Sequence of the first protein:
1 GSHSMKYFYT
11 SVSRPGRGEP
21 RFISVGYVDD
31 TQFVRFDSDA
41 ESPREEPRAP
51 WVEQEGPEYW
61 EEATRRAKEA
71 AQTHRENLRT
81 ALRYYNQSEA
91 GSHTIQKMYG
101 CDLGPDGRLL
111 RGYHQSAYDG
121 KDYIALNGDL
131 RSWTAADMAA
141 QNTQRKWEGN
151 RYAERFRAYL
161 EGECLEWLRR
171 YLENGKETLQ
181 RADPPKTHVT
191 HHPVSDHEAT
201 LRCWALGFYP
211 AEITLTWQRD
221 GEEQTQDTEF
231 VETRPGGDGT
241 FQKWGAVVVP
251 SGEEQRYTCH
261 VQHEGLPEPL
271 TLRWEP

Residue-level contacts at the interface:
Residue Y9 in the first protein interacts with residue H3 in the second protein (closest heavy-atom distance 4.7 Å).
Residue Y84 in the first protein is in contact with residue F8 in the second protein (closest heavy-atom distance 3.0 Å).
Residue Y152 in the first protein contacts residue E6 in the second protein (closest heavy-atom distance 3.5 Å).
Residue A63 in the first protein is in contact with residue R2 in the second protein (closest heavy-atom distance 4.0 Å).
Residue E69 in the first protein is in contact with residue V4 in the second protein (closest heavy-atom distance 3.8 Å).
Residue R35 in the first protein interacts with residue R2 in the second protein (closest heavy-atom distance 4.7 Å).
Residue Y159 in the first protein interacts with residue R2 in the second protein (closest heavy-atom distance 3.4 Å).
Residue Y159 in the first protein interacts with residue H3 in the second protein (closest heavy-atom distance 3.6 Å).
Residue Y171 in the first protein contacts residue M1 in the second protein (closest heavy-atom distance 2.9 Å).
Residue E163 in the first protein interacts with residue M1 in the second protein (closest heavy-atom distance 3.9 Å).
Residue N77 in the first protein contacts residue F8 in the second protein (closest heavy-atom distance 2.8 Å).
Residue N77 in the first protein contacts residue P7 in the second protein (closest heavy-atom distance 3.0 Å).
Residue Y99 in the first protein interacts with residue L5 in the second protein (closest heavy-atom distance 3.6 Å).
Residue T73 in the first protein is in contact with residue E6 in the second protein (closest heavy-atom distance 3.6 Å).
Residue T73 in the first protein is in contact with residue L5 in the second protein (closest heavy-atom distance 3.9 Å).
Residue S24 in the first protein is in contact with residue R2 in the second protein (closest heavy-atom distance 2.7 Å).
Residue Y159 in the first protein interacts with residue M1 in the second protein (closest heavy-atom distance 2.8 Å).
Residue K146 in the first protein is in contact with residue P7 in the second protein (closest heavy-atom distance 3.4 Å).
Residue Y9 in the first protein interacts with residue L5 in the second protein (closest heavy-atom distance 4.1 Å).
Residue W167 in the first protein is in contact with residue M1 in the second protein (closest heavy-atom distance 3.3 Å).
Residue T80 in the first protein is in contact with residue F8 in the second protein (closest heavy-atom distance 4.0 Å).
Residue T143 in the first protein is in contact with residue F8 in the second protein (closest heavy-atom distance 3.1 Å).
Residue R66 in the first protein interacts with residue R2 in the second protein (closest heavy-atom distance 2.8 Å).
Residue Y152 in the first protein contacts residue V4 in the second protein (closest heavy-atom distance 4.1 Å).
Residue Y99 in the first protein interacts with residue H3 in the second protein (closest heavy-atom distance 2.6 Å).
Residue E163 in the first protein contacts residue R2 in the second protein (closest heavy-atom distance 4.2 Å).
Residue K97 in the first protein interacts with residue F8 in the second protein (closest heavy-atom distance 4.2 Å).
Residue Y152 in the first protein interacts with residue H3 in the second protein (closest heavy-atom distance 2.9 Å).
Residue K97 in the first protein interacts with residue E6 in the second protein (closest heavy-atom distance 3.6 Å).
Residue V25 in the first protein contacts residue R2 in the second protein (closest heavy-atom distance 4.6 Å).
Residue M5 in the first protein contacts residue M1 in the second protein (closest heavy-atom distance 4.0 Å).
Residue E76 in the first protein contacts residue P7 in the second protein (closest heavy-atom distance 3.7 Å).
Residue R155 in the first protein interacts with residue E6 in the second protein (closest heavy-atom distance 2.9 Å).
Residue W147 in the first protein interacts with residue F8 in the second protein (closest heavy-atom distance 3.8 Å).
Residue S116 in the first protein is in contact with residue F8 in the second protein (closest heavy-atom distance 3.8 Å).
Residue N150 in the first protein interacts with residue E6 in the second protein (closest heavy-atom distance 4.1 Å).
Residue Y9 in the first protein interacts with residue R2 in the second protein (closest heavy-atom distance 2.8 Å).
Residue E45 in the first protein is in contact with residue R2 in the second protein (closest heavy-atom distance 2.9 Å).
Residue Y99 in the first protein is in contact with residue R2 in the second protein (closest heavy-atom distance 3.4 Å).
Residue Y7 in the first protein is in contact with residue R2 in the second protein (closest heavy-atom distance 3.4 Å).
Residue Y7 in the first protein is in contact with residue M1 in the second protein (closest heavy-atom distance 3.4 Å).
Residue F156 in the first protein contacts residue H3 in the second protein (closest heavy-atom distance 3.3 Å).
Residue V34 in the first protein interacts with residue R2 in the second protein (closest heavy-atom distance 4.6 Å).
Residue N77 in the first protein interacts with residue E6 in the second protein (closest heavy-atom distance 4.5 Å).
Residue K97 in the first protein interacts with residue L5 in the second protein (closest heavy-atom distance 4.0 Å).
Residue Y152 in the first protein is in contact with residue L5 in the second protein (closest heavy-atom distance 3.9 Å).
Residue I95 in the first protein contacts residue F8 in the second protein (closest heavy-atom distance 4.0 Å).
Residue E62 in the first protein contacts residue M1 in the second protein (closest heavy-atom distance 4.3 Å).
Residue R66 in the first protein is in contact with residue M1 in the second protein (closest heavy-atom distance 3.2 Å).
Residue A70 in the first protein is in contact with residue L5 in the second protein (closest heavy-atom distance 3.8 Å).
Residue W147 in the first protein is in contact with residue P7 in the second protein (closest heavy-atom distance 2.9 Å).
Residue Y59 in the first protein contacts residue M1 in the second protein (closest heavy-atom distance 3.9 Å).
Residue H114 in the first protein interacts with residue H3 in the second protein (closest heavy-atom distance 4.6 Å).
Residue T73 in the first protein interacts with residue P7 in the second protein (closest heavy-atom distance 3.6 Å).
Residue A67 in the first protein interacts with residue R2 in the second protein (closest heavy-atom distance 4.1 Å).
Residue H74 in the first protein interacts with residue L5 in the second protein (closest heavy-atom distance 3.6 Å).
Residue K146 in the first protein interacts with residue F8 in the second protein (closest heavy-atom distance 3.1 Å).
Residue Y123 in the first protein is in contact with residue F8 in the second protein (closest heavy-atom distance 3.9 Å).
Residue W147 in the first protein is in contact with residue E6 in the second protein (closest heavy-atom distance 3.6 Å).
Residue F36 in the first protein is in contact with residue R2 in the second protein (closest heavy-atom distance 4.0 Å).

The following describes two proteins that form a bound complex.

Sequence of the second protein:
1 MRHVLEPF